Residue-level contacts at the interface:
Residue P26 in protein 2 contacts residue L88 in protein 1 (closest heavy-atom distance 3.7 Å).
Residue A34 in protein 2 interacts with residue T93 in protein 1 (closest heavy-atom distance 4.1 Å).
Residue T36 in protein 2 is in contact with residue T78 in protein 1 (closest heavy-atom distance 4.1 Å).
Residue I25 in protein 2 interacts with residue G84 in protein 1 (closest heavy-atom distance 4.9 Å).
Residue P41 in protein 2 interacts with residue F72 in protein 1 (closest heavy-atom distance 3.2 Å).
Residue A23 in protein 2 contacts residue A83 in protein 1 (closest heavy-atom distance 4.8 Å).
Residue A27 in protein 2 interacts with residue Y82 in protein 1 (closest heavy-atom distance 2.8 Å).
Residue W24 in protein 2 is in contact with residue L86 in protein 1 (closest heavy-atom distance 3.9 Å).
Residue P26 in protein 2 interacts with residue A83 in protein 1 (closest heavy-atom distance 4.4 Å).
Residue P39 in protein 2 interacts with residue F72 in protein 1 (closest heavy-atom distance 3.2 Å).
Residue T35 in protein 2 contacts residue T78 in protein 1 (closest heavy-atom distance 3.5 Å).
Residue Q38 in protein 2 contacts residue F72 in protein 1 (closest heavy-atom distance 3.4 Å).
Residue G33 in protein 2 contacts residue T78 in protein 1 (closest heavy-atom distance 3.7 Å).
Residue I40 in protein 2 contacts residue F72 in protein 1 (closest heavy-atom distance 3.2 Å).
Residue V44 in protein 2 interacts with residue R99 in protein 1 (closest heavy-atom distance 4.1 Å).
Residue A27 in protein 2 is in contact with residue S80 in protein 1 (closest heavy-atom distance 4.3 Å).
Residue A34 in protein 2 is in contact with residue T78 in protein 1 (closest heavy-atom distance 3.3 Å).
Residue Q38 in protein 2 contacts residue Q74 in protein 1 (closest heavy-atom distance 3.6 Å).
Residue P26 in protein 2 is in contact with residue I81 in protein 1 (closest heavy-atom distance 3.8 Å).
Residue A34 in protein 2 interacts with residue V76 in protein 1 (closest heavy-atom distance 4.2 Å).
Residue P29 in protein 2 is in contact with residue S80 in protein 1 (closest heavy-atom distance 4.2 Å).
Residue I58 in protein 2 interacts with residue S31 in protein 1 (closest heavy-atom distance 4.7 Å).
Residue P26 in protein 2 contacts residue Y82 in protein 1 (closest heavy-atom distance 3.0 Å).
Residue K28 in protein 2 contacts residue S80 in protein 1 (closest heavy-atom distance 3.8 Å).
Residue Q56 in protein 2 is in contact with residue Q97 in protein 1 (closest heavy-atom distance 3.9 Å).
Residue K28 in protein 2 is in contact with residue I81 in protein 1 (closest heavy-atom distance 3.1 Å).
Residue G42 in protein 2 is in contact with residue R99 in protein 1 (closest heavy-atom distance 3.6 Å).
Residue Q38 in protein 2 interacts with residue S95 in protein 1 (closest heavy-atom distance 4.2 Å).
Residue Q38 in protein 2 contacts residue V76 in protein 1 (closest heavy-atom distance 3.6 Å).
Residue W24 in protein 2 interacts with residue A83 in protein 1 (closest heavy-atom distance 3.1 Å).
Residue W24 in protein 2 interacts with residue S85 in protein 1 (closest heavy-atom distance 3.5 Å).
Residue I40 in protein 2 is in contact with residue I33 in protein 1 (closest heavy-atom distance 3.6 Å).
Residue I58 in protein 2 interacts with residue I30 in protein 1 (closest heavy-atom distance 3.8 Å).
Residue I40 in protein 2 contacts residue S31 in protein 1 (closest heavy-atom distance 4.8 Å).
Residue W24 in protein 2 interacts with residue G84 in protein 1 (closest heavy-atom distance 3.5 Å).
Residue I25 in protein 2 interacts with residue Y82 in protein 1 (closest heavy-atom distance 3.6 Å).
Residue A27 in protein 2 contacts residue I81 in protein 1 (closest heavy-atom distance 4.0 Å).
Residue A37 in protein 2 contacts residue R35 in protein 1 (closest heavy-atom distance 4.3 Å).
Residue P43 in protein 2 is in contact with residue R99 in protein 1 (closest heavy-atom distance 4.6 Å).
Residue Q38 in protein 2 is in contact with residue G73 in protein 1 (closest heavy-atom distance 4.6 Å).
Residue I25 in protein 2 interacts with residue A83 in protein 1 (closest heavy-atom distance 4.3 Å).
Residue T36 in protein 2 is in contact with residue V76 in protein 1 (closest heavy-atom distance 2.8 Å).
Residue I40 in protein 2 interacts with residue Q97 in protein 1 (closest heavy-atom distance 3.8 Å).
Residue P29 in protein 2 interacts with residue Y82 in protein 1 (closest heavy-atom distance 4.8 Å).
Residue A23 in protein 2 interacts with residue G84 in protein 1 (closest heavy-atom distance 3.6 Å).
Residue G42 in protein 2 is in contact with residue Q97 in protein 1 (closest heavy-atom distance 4.0 Å).

The following describes two proteins that form a bound complex.

Sequence of protein 2:
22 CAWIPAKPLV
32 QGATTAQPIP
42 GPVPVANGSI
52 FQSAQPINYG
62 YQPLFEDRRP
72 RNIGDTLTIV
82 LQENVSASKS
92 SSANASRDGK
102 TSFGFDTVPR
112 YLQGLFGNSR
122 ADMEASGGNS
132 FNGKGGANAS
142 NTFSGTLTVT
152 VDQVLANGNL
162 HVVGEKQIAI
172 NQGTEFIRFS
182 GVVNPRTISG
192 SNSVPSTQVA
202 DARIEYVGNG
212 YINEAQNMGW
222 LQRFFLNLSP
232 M

Sequence of protein 1:
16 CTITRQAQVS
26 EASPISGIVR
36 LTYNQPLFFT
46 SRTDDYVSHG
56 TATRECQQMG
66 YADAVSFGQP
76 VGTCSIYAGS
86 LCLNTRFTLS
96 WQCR